These two protein chains interact to form a complex.

Sequence of the first protein:
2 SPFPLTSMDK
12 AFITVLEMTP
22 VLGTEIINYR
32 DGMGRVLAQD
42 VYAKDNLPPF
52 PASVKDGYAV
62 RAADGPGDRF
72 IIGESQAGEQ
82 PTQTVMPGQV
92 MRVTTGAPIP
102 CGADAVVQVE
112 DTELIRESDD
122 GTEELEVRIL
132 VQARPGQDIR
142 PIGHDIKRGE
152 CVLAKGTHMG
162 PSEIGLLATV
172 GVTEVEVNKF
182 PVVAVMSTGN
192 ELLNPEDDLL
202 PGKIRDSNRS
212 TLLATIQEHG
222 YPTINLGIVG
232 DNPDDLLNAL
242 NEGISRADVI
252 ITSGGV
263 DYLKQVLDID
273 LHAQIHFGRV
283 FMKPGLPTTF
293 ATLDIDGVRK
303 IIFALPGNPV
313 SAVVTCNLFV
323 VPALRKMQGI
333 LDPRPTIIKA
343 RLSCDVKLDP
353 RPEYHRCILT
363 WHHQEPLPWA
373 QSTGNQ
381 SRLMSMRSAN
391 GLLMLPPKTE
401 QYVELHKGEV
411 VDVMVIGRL

Sequence of the second protein:
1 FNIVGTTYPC

Contacts between the two chains:
Residue P397 in the first protein contacts residue G5 in the second protein (closest heavy-atom distance 4.1 Å).
Residue M394 in the first protein interacts with residue T6 in the second protein (closest heavy-atom distance 4.7 Å).
Residue K341 in the first protein contacts residue T7 in the second protein (closest heavy-atom distance 4.9 Å).
Residue K341 in the first protein is in contact with residue T6 in the second protein (closest heavy-atom distance 4.3 Å).
Residue D412 in the first protein is in contact with residue G5 in the second protein (closest heavy-atom distance 3.5 Å).
Residue M9 in the first protein interacts with residue V4 in the second protein (closest heavy-atom distance 3.8 Å).
Residue M394 in the first protein is in contact with residue G5 in the second protein (closest heavy-atom distance 3.2 Å).
Residue P354 in the first protein interacts with residue V4 in the second protein (closest heavy-atom distance 3.9 Å).
Residue D412 in the first protein contacts residue T6 in the second protein (closest heavy-atom distance 2.9 Å).
Residue D10 in the first protein interacts with residue N2 in the second protein (closest heavy-atom distance 2.8 Å).
Residue P396 in the first protein is in contact with residue T6 in the second protein (closest heavy-atom distance 3.9 Å).
Residue D412 in the first protein is in contact with residue V4 in the second protein (closest heavy-atom distance 4.5 Å).
Residue M9 in the first protein is in contact with residue I3 in the second protein (closest heavy-atom distance 3.7 Å).
Residue K341 in the first protein contacts residue Y8 in the second protein (closest heavy-atom distance 4.0 Å).
Residue M394 in the first protein interacts with residue I3 in the second protein (closest heavy-atom distance 3.2 Å).
Residue M414 in the first protein interacts with residue I3 in the second protein (closest heavy-atom distance 3.6 Å).
Residue L395 in the first protein interacts with residue G5 in the second protein (closest heavy-atom distance 4.4 Å).
Residue P396 in the first protein interacts with residue G5 in the second protein (closest heavy-atom distance 3.5 Å).
Residue F13 in the first protein interacts with residue I3 in the second protein (closest heavy-atom distance 3.7 Å).
Residue I339 in the first protein interacts with residue N2 in the second protein (closest heavy-atom distance 3.7 Å).
Residue V410 in the first protein is in contact with residue Y8 in the second protein (closest heavy-atom distance 3.8 Å).
Residue L320 in the first protein interacts with residue I3 in the second protein (closest heavy-atom distance 4.2 Å).
Residue D10 in the first protein contacts residue I3 in the second protein (closest heavy-atom distance 3.5 Å).
Residue P337 in the first protein is in contact with residue F1 in the second protein (closest heavy-atom distance 3.7 Å).
Residue D10 in the first protein interacts with residue V4 in the second protein (closest heavy-atom distance 3.6 Å).
Residue Y356 in the first protein contacts residue G5 in the second protein (closest heavy-atom distance 4.8 Å).
Residue I339 in the first protein is in contact with residue I3 in the second protein (closest heavy-atom distance 5.0 Å).
Residue F13 in the first protein contacts residue F1 in the second protein (closest heavy-atom distance 3.7 Å).
Residue P397 in the first protein is in contact with residue V4 in the second protein (closest heavy-atom distance 3.8 Å).
Residue M394 in the first protein contacts residue N2 in the second protein (closest heavy-atom distance 3.3 Å).
Residue V410 in the first protein is in contact with residue T6 in the second protein (closest heavy-atom distance 4.8 Å).
Residue P396 in the first protein contacts residue T7 in the second protein (closest heavy-atom distance 3.8 Å).
Residue Y402 in the first protein contacts residue T7 in the second protein (closest heavy-atom distance 4.0 Å).
Residue Y356 in the first protein contacts residue I3 in the second protein (closest heavy-atom distance 2.9 Å).
Residue Y356 in the first protein is in contact with residue V4 in the second protein (closest heavy-atom distance 3.8 Å).
Residue R336 in the first protein is in contact with residue F1 in the second protein (closest heavy-atom distance 3.7 Å).
Residue P337 in the first protein contacts residue I3 in the second protein (closest heavy-atom distance 4.4 Å).
Residue I339 in the first protein is in contact with residue F1 in the second protein (closest heavy-atom distance 3.4 Å).
Residue M394 in the first protein is in contact with residue V4 in the second protein (closest heavy-atom distance 4.4 Å).